Residue-level contacts at the interface:
Residue E62 in chain A is in contact with residue K7 in chain B (closest heavy-atom distance 2.6 Å).
Residue L60 in chain A contacts residue K7 in chain B (closest heavy-atom distance 3.5 Å).
Residue G61 in chain A is in contact with residue K7 in chain B (closest heavy-atom distance 3.4 Å).
Residue L60 in chain A is in contact with residue T6 in chain B (closest heavy-atom distance 4.0 Å).
Residue G61 in chain A is in contact with residue K12 in chain B (closest heavy-atom distance 5.0 Å).
Residue R63 in chain A is in contact with residue K7 in chain B (closest heavy-atom distance 4.5 Å).
Residue R63 in chain A is in contact with residue T6 in chain B (closest heavy-atom distance 3.7 Å).
Residue K77 in chain A is in contact with residue A27 in chain B (closest heavy-atom distance 4.9 Å).

This data describes a binding interaction between two proteins.

Sequence of chain A:
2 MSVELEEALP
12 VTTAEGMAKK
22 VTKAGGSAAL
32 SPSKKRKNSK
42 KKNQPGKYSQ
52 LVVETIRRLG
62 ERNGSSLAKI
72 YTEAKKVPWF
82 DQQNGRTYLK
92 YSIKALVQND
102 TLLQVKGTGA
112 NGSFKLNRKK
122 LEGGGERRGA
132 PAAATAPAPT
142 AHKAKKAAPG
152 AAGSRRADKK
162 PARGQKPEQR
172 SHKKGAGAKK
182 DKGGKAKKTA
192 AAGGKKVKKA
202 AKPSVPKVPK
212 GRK

Sequence of chain B:
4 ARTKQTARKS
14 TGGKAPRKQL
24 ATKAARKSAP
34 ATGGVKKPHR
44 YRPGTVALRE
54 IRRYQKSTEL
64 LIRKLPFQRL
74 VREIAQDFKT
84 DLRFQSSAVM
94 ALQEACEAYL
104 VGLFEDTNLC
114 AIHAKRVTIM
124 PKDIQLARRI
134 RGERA